These two protein chains interact to form a complex.

Contacts between the two chains:
Residue L178 in chain B is in contact with residue A1 in chain A (closest heavy-atom distance 4.6 Å).
Residue K104 in chain B is in contact with residue R67 in chain A (closest heavy-atom distance 4.8 Å).
Residue K104 in chain B contacts residue R68 in chain A (closest heavy-atom distance 4.5 Å).
Residue N177 in chain B contacts residue A1 in chain A (closest heavy-atom distance 3.5 Å).

Sequence of chain A:
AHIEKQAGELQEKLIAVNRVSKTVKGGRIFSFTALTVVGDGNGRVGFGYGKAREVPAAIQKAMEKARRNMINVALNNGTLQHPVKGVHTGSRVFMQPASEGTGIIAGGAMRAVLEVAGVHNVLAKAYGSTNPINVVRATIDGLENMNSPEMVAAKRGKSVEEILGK

Sequence of chain B:
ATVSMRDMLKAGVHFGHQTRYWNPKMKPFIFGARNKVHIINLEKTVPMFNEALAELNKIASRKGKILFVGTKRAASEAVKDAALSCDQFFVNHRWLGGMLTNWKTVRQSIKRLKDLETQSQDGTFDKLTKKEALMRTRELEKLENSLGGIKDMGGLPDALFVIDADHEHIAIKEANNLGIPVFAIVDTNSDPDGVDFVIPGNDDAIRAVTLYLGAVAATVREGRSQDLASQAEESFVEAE